The following describes two proteins that form a bound complex.

Interface contacts:
Residue R119 in chain B is in contact with residue Y106 in chain A (closest heavy-atom distance 3.6 Å).
Residue R119 in chain B contacts residue M56 in chain A (closest heavy-atom distance 3.7 Å).
Residue K83 in chain B contacts residue S88 in chain A (closest heavy-atom distance 3.4 Å).
Residue Q115 in chain B contacts residue Y106 in chain A (closest heavy-atom distance 3.6 Å).
Residue S81 in chain B is in contact with residue T90 in chain A (closest heavy-atom distance 3.6 Å).
Residue A99 in chain B contacts residue G97 in chain A (closest heavy-atom distance 3.9 Å).
Residue T111 in chain B interacts with residue T75 in chain A (closest heavy-atom distance 3.9 Å).
Residue S81 in chain B contacts residue T89 in chain A (closest heavy-atom distance 3.4 Å).
Residue S43 in chain B interacts with residue E31 in chain A (closest heavy-atom distance 3.4 Å).
Residue T94 in chain B interacts with residue R93 in chain A (closest heavy-atom distance 3.6 Å).
Residue S110 in chain B interacts with residue T75 in chain A (closest heavy-atom distance 3.6 Å).
Residue E100 in chain B contacts residue G96 in chain A (closest heavy-atom distance 3.5 Å).
Residue P47 in chain B interacts with residue E31 in chain A (closest heavy-atom distance 3.5 Å).
Residue R122 in chain B interacts with residue S105 in chain A (closest heavy-atom distance 3.4 Å).
Residue R119 in chain B is in contact with residue Y108 in chain A (closest heavy-atom distance 3.4 Å).
Residue R122 in chain B is in contact with residue N104 in chain A (closest heavy-atom distance 2.6 Å).
Residue P78 in chain B interacts with residue R93 in chain A (closest heavy-atom distance 3.7 Å).
Residue Y14 in chain B contacts residue R65 in chain A (closest heavy-atom distance 3.1 Å).
Residue N107 in chain B contacts residue G96 in chain A (closest heavy-atom distance 3.4 Å).
Residue G85 in chain B is in contact with residue D86 in chain A (closest heavy-atom distance 3.0 Å).
Residue S110 in chain B is in contact with residue D95 in chain A (closest heavy-atom distance 3.1 Å).
Residue S109 in chain B is in contact with residue G96 in chain A (closest heavy-atom distance 3.3 Å).
Residue L118 in chain B contacts residue S105 in chain A (closest heavy-atom distance 3.8 Å).
Residue A99 in chain B is in contact with residue D95 in chain A (closest heavy-atom distance 3.8 Å).
Residue R119 in chain B contacts residue M35 in chain A (closest heavy-atom distance 3.7 Å).
Residue R82 in chain B contacts residue S88 in chain A (closest heavy-atom distance 3.5 Å).
Residue L80 in chain B contacts residue G92 in chain A (closest heavy-atom distance 4.1 Å).
Residue V84 in chain B contacts residue V87 in chain A (closest heavy-atom distance 3.1 Å).
Residue S109 in chain B interacts with residue D95 in chain A (closest heavy-atom distance 3.0 Å).
Residue L123 in chain B interacts with residue M35 in chain A (closest heavy-atom distance 3.8 Å).
Residue S58 in chain B is in contact with residue P74 in chain A (closest heavy-atom distance 3.9 Å).
Residue I79 in chain B contacts residue R77 in chain A (closest heavy-atom distance 4.1 Å).
Residue R82 in chain B is in contact with residue T89 in chain A (closest heavy-atom distance 3.2 Å).
Residue Y113 in chain B contacts residue R65 in chain A (closest heavy-atom distance 3.2 Å).
Residue E100 in chain B contacts residue A98 in chain A (closest heavy-atom distance 3.0 Å).
Residue R82 in chain B interacts with residue F91 in chain A (closest heavy-atom distance 3.7 Å).
Residue V112 in chain B is in contact with residue R59 in chain A (closest heavy-atom distance 3.6 Å).
Residue P15 in chain B interacts with residue R65 in chain A (closest heavy-atom distance 4.0 Å).
Residue E16 in chain B interacts with residue R65 in chain A (closest heavy-atom distance 3.5 Å).
Residue R93 in chain B contacts residue R93 in chain A (closest heavy-atom distance 2.3 Å).
Residue K83 in chain B contacts residue V87 in chain A (closest heavy-atom distance 3.9 Å).
Residue A98 in chain B contacts residue R93 in chain A (closest heavy-atom distance 3.2 Å).
Residue R13 in chain B contacts residue R65 in chain A (closest heavy-atom distance 3.8 Å).
Residue Y113 in chain B interacts with residue F72 in chain A (closest heavy-atom distance 4.0 Å).
Residue L80 in chain B is in contact with residue F91 in chain A (closest heavy-atom distance 2.6 Å).
Residue V112 in chain B interacts with residue P74 in chain A (closest heavy-atom distance 3.1 Å).
Residue E100 in chain B contacts residue G97 in chain A (closest heavy-atom distance 2.7 Å).
Residue A99 in chain B is in contact with residue R93 in chain A (closest heavy-atom distance 3.5 Å).
Residue E100 in chain B contacts residue A99 in chain A (closest heavy-atom distance 3.7 Å).
Residue N107 in chain B contacts residue D95 in chain A (closest heavy-atom distance 2.7 Å).
Residue L80 in chain B interacts with residue T90 in chain A (closest heavy-atom distance 3.2 Å).
Residue G92 in chain B interacts with residue R93 in chain A (closest heavy-atom distance 3.5 Å).
Residue A99 in chain B contacts residue G96 in chain A (closest heavy-atom distance 4.1 Å).
Residue I79 in chain B contacts residue F91 in chain A (closest heavy-atom distance 4.0 Å).
Residue S109 in chain B interacts with residue A103 in chain A (closest heavy-atom distance 3.0 Å).
Residue L118 in chain B interacts with residue N104 in chain A (closest heavy-atom distance 3.3 Å).
Residue T111 in chain B is in contact with residue P74 in chain A (closest heavy-atom distance 3.8 Å).
Residue K83 in chain B contacts residue D86 in chain A (closest heavy-atom distance 3.9 Å).
Residue A98 in chain B contacts residue D95 in chain A (closest heavy-atom distance 3.1 Å).
Residue V112 in chain B is in contact with residue N76 in chain A (closest heavy-atom distance 3.3 Å).

Sequence of chain A:
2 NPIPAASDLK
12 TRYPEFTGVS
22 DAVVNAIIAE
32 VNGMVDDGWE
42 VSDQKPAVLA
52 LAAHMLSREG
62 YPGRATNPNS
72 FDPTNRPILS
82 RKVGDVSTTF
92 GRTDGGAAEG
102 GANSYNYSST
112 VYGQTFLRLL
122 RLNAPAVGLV

Sequence of chain B:
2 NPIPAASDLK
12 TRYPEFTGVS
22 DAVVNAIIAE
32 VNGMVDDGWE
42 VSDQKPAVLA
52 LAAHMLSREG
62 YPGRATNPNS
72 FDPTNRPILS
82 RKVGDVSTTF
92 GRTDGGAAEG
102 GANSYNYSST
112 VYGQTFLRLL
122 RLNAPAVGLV